Residue-level contacts at the interface:
Residue S177 in the first protein contacts residue P6 in the second protein (closest heavy-atom distance 3.6 Å).
Residue S177 in the first protein is in contact with residue F8 in the second protein (closest heavy-atom distance 4.1 Å).
Residue G81 in the first protein interacts with residue K11 in the second protein (closest heavy-atom distance 3.6 Å).
Residue W76 in the first protein contacts residue I5 in the second protein (closest heavy-atom distance 3.4 Å).
Residue L73 in the first protein is in contact with residue F8 in the second protein (closest heavy-atom distance 4.8 Å).
Residue I87 in the first protein interacts with residue L9 in the second protein (closest heavy-atom distance 4.2 Å).
Residue G81 in the first protein interacts with residue I5 in the second protein (closest heavy-atom distance 3.8 Å).
Residue Q176 in the first protein interacts with residue F8 in the second protein (closest heavy-atom distance 3.4 Å).
Residue V79 in the first protein contacts residue I5 in the second protein (closest heavy-atom distance 4.2 Å).
Residue W76 in the first protein is in contact with residue D4 in the second protein (closest heavy-atom distance 3.3 Å).
Residue W76 in the first protein interacts with residue L9 in the second protein (closest heavy-atom distance 3.8 Å).
Residue Q176 in the first protein contacts residue P6 in the second protein (closest heavy-atom distance 3.6 Å).
Residue G81 in the first protein is in contact with residue Y2 in the second protein (closest heavy-atom distance 3.6 Å).
Residue V82 in the first protein contacts residue Q12 in the second protein (closest heavy-atom distance 4.7 Å).
Residue V82 in the first protein is in contact with residue I5 in the second protein (closest heavy-atom distance 4.0 Å).
Residue D83 in the first protein contacts residue Q12 in the second protein (closest heavy-atom distance 3.6 Å).
Residue G81 in the first protein contacts residue Q12 in the second protein (closest heavy-atom distance 4.6 Å).
Residue V82 in the first protein interacts with residue L9 in the second protein (closest heavy-atom distance 3.3 Å).
Residue G81 in the first protein interacts with residue L9 in the second protein (closest heavy-atom distance 4.5 Å).
Residue L173 in the first protein interacts with residue F8 in the second protein (closest heavy-atom distance 3.7 Å).
Residue Q176 in the first protein contacts residue A7 in the second protein (closest heavy-atom distance 4.8 Å).
Residue L73 in the first protein interacts with residue L9 in the second protein (closest heavy-atom distance 4.1 Å).
Residue D83 in the first protein contacts residue K11 in the second protein (closest heavy-atom distance 3.5 Å).
Residue D83 in the first protein interacts with residue L9 in the second protein (closest heavy-atom distance 3.1 Å).
Residue D83 in the first protein is in contact with residue R10 in the second protein (closest heavy-atom distance 4.6 Å).
Residue P80 in the first protein is in contact with residue Y2 in the second protein (closest heavy-atom distance 3.9 Å).
Residue W76 in the first protein is in contact with residue P6 in the second protein (closest heavy-atom distance 3.5 Å).
Residue V79 in the first protein interacts with residue D1 in the second protein (closest heavy-atom distance 4.4 Å).
Residue G81 in the first protein is in contact with residue R10 in the second protein (closest heavy-atom distance 4.2 Å).
Residue V82 in the first protein interacts with residue K11 in the second protein (closest heavy-atom distance 5.0 Å).
Residue R86 in the first protein contacts residue F8 in the second protein (closest heavy-atom distance 4.2 Å).

Sequence of the first protein:
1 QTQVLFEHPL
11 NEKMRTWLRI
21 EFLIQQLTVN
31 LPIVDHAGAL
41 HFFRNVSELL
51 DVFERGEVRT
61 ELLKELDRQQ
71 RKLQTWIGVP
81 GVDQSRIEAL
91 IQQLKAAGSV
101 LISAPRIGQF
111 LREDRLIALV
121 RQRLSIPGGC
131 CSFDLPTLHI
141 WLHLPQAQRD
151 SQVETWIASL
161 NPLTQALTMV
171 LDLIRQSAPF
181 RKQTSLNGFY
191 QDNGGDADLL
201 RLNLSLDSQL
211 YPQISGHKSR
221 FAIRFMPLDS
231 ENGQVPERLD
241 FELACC

The following describes two proteins that form a bound complex.

Sequence of the second protein:
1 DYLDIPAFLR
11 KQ